These two protein chains interact to form a complex.

Contacts between the two chains:
Residue Y439 in the second protein is in contact with residue R91 in the first protein (closest heavy-atom distance 3.9 Å).
Residue G437 in the second protein interacts with residue L23 in the first protein (closest heavy-atom distance 4.9 Å).
Residue V438 in the second protein is in contact with residue R91 in the first protein (closest heavy-atom distance 4.9 Å).
Residue L440 in the second protein contacts residue G94 in the first protein (closest heavy-atom distance 5.0 Å).
Residue L436 in the second protein interacts with residue D24 in the first protein (closest heavy-atom distance 4.8 Å).
Residue G437 in the second protein interacts with residue D24 in the first protein (closest heavy-atom distance 4.8 Å).
Residue G437 in the second protein contacts residue A92 in the first protein (closest heavy-atom distance 4.8 Å).
Residue L436 in the second protein interacts with residue K20 in the first protein (closest heavy-atom distance 4.2 Å).

Sequence of the first protein:
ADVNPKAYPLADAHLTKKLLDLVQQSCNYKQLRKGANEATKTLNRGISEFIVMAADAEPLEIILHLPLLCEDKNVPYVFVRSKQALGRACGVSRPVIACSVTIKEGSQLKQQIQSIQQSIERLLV

Sequence of the second protein:
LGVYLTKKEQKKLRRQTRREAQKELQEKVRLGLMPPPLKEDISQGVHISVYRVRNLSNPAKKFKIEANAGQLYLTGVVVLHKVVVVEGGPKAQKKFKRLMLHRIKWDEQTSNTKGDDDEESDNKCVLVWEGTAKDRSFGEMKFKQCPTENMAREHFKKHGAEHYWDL